Residue-level contacts at the interface:
Residue R15 in protein 1 contacts residue R47 in protein 2 (closest heavy-atom distance 3.5 Å).
Residue Y19 in protein 1 contacts residue W43 in protein 2 (closest heavy-atom distance 3.6 Å).
Residue L33 in protein 1 interacts with residue M31 in protein 2 (closest heavy-atom distance 3.4 Å).
Residue S34 in protein 1 contacts residue L42 in protein 2 (closest heavy-atom distance 4.0 Å).
Residue R15 in protein 1 contacts residue W43 in protein 2 (closest heavy-atom distance 2.6 Å).
Residue L33 in protein 1 is in contact with residue T46 in protein 2 (closest heavy-atom distance 4.9 Å).
Residue T35 in protein 1 contacts residue P39 in protein 2 (closest heavy-atom distance 3.6 Å).
Residue R15 in protein 1 is in contact with residue T46 in protein 2 (closest heavy-atom distance 2.6 Å).
Residue A20 in protein 1 is in contact with residue W43 in protein 2 (closest heavy-atom distance 3.5 Å).
Residue R15 in protein 1 is in contact with residue E44 in protein 2 (closest heavy-atom distance 4.7 Å).
Residue L33 in protein 1 interacts with residue L42 in protein 2 (closest heavy-atom distance 4.0 Å).
Residue A21 in protein 1 is in contact with residue T46 in protein 2 (closest heavy-atom distance 4.1 Å).
Residue G18 in protein 1 contacts residue W43 in protein 2 (closest heavy-atom distance 3.6 Å).
Residue A20 in protein 1 is in contact with residue T46 in protein 2 (closest heavy-atom distance 3.9 Å).
Residue Y22 in protein 1 interacts with residue T46 in protein 2 (closest heavy-atom distance 3.8 Å).
Residue A20 in protein 1 interacts with residue L42 in protein 2 (closest heavy-atom distance 3.6 Å).
Residue L33 in protein 1 is in contact with residue L35 in protein 2 (closest heavy-atom distance 4.7 Å).

This data describes a binding interaction between two proteins.

Sequence of protein 1:
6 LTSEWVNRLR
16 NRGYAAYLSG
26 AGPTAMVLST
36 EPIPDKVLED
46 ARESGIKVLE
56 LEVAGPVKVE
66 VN

Sequence of protein 2:
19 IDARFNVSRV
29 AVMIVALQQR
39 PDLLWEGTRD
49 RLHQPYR